This data describes a binding interaction between two proteins.

Interface contacts:
Residue R100 in the first protein contacts residue P63 in the second protein (closest heavy-atom distance 3.7 Å).

Sequence of the second protein:
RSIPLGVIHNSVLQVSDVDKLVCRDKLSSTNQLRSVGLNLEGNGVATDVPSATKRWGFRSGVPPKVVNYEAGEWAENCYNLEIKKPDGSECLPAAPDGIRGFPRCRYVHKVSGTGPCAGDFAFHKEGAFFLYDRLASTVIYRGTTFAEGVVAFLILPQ

Sequence of the first protein:
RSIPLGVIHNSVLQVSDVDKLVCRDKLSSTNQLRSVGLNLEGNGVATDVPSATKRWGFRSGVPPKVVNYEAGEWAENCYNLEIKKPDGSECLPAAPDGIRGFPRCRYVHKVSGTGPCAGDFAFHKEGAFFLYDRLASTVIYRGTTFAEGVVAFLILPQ